Residue-level contacts at the interface:
Residue W66 in protein 1 contacts residue V96 in protein 2 (closest heavy-atom distance 4.7 Å).
Residue L63 in protein 1 contacts residue V96 in protein 2 (closest heavy-atom distance 3.7 Å).
Residue L62 in protein 1 contacts residue L95 in protein 2 (closest heavy-atom distance 4.7 Å).
Residue E69 in protein 1 is in contact with residue P99 in protein 2 (closest heavy-atom distance 4.5 Å).
Residue G65 in protein 1 interacts with residue P99 in protein 2 (closest heavy-atom distance 4.6 Å).
Residue L62 in protein 1 interacts with residue V96 in protein 2 (closest heavy-atom distance 4.5 Å).

Sequence of protein 2:
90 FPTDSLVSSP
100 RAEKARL

Sequence of protein 1:
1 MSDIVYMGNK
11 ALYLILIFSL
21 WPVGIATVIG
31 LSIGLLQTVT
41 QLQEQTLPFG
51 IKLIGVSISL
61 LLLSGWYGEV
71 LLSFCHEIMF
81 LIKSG

These two protein chains interact to form a complex.